Interface contacts:
Residue D234 in chain B interacts with residue Q26 in chain A (closest heavy-atom distance 3.0 Å).
Residue E159 in chain B is in contact with residue L5 in chain A (closest heavy-atom distance 3.1 Å).
Residue S177 in chain B interacts with residue S96 in chain A (closest heavy-atom distance 3.1 Å).
Residue R229 in chain B is in contact with residue D18 in chain A (closest heavy-atom distance 3.2 Å).
Residue W44 in chain B interacts with residue V183 in chain A (closest heavy-atom distance 2.9 Å).
Residue Y138 in chain B is in contact with residue A193 in chain A (closest heavy-atom distance 2.8 Å).
Residue G129 in chain B interacts with residue K176 in chain A (closest heavy-atom distance 3.0 Å).
Residue A390 in chain B contacts residue E173 in chain A (closest heavy-atom distance 2.9 Å).
Residue D263 in chain B contacts residue Y156 in chain A (closest heavy-atom distance 2.6 Å).
Residue D263 in chain B interacts with residue R151 in chain A (closest heavy-atom distance 2.9 Å).
Residue A131 in chain B is in contact with residue A178 in chain A (closest heavy-atom distance 3.2 Å).
Residue N386 in chain B is in contact with residue A178 in chain A (closest heavy-atom distance 3.1 Å).
Residue K308 in chain B contacts residue C168 in chain A (closest heavy-atom distance 2.8 Å).
Residue A176 in chain B contacts residue S96 in chain A (closest heavy-atom distance 2.8 Å).
Residue K257 in chain B contacts residue Y147 in chain A (closest heavy-atom distance 2.9 Å).
Residue E388 in chain B is in contact with residue T175 in chain A (closest heavy-atom distance 2.9 Å).
Residue K257 in chain B is in contact with residue D149 in chain A (closest heavy-atom distance 2.9 Å).
Residue Q274 in chain B contacts residue M196 in chain A (closest heavy-atom distance 2.9 Å).
Residue G307 in chain B contacts residue C168 in chain A (closest heavy-atom distance 3.2 Å).
Residue A255 in chain B is in contact with residue F146 in chain A (closest heavy-atom distance 3.1 Å).
Residue V387 in chain B is in contact with residue K176 in chain A (closest heavy-atom distance 3.1 Å).
Residue E172 in chain B is in contact with residue R95 in chain A (closest heavy-atom distance 3.0 Å).
Residue D175 in chain B interacts with residue R95 in chain A (closest heavy-atom distance 3.0 Å).
Residue E238 in chain B contacts residue T88 in chain A (closest heavy-atom distance 2.8 Å).
Residue A255 in chain B contacts residue G145 in chain A (closest heavy-atom distance 2.9 Å).
Residue Q274 in chain B is in contact with residue A193 in chain A (closest heavy-atom distance 3.0 Å).
Residue R228 in chain B is in contact with residue W17 in chain A (closest heavy-atom distance 3.1 Å).
Residue P98 in chain B interacts with residue A9 in chain A (closest heavy-atom distance 2.9 Å).
Residue A255 in chain B is in contact with residue Y147 in chain A (closest heavy-atom distance 3.0 Å).
Residue G173 in chain B is in contact with residue R95 in chain A (closest heavy-atom distance 2.9 Å).
Residue K308 in chain B interacts with residue D167 in chain A (closest heavy-atom distance 3.1 Å).
Residue I389 in chain B interacts with residue E173 in chain A (closest heavy-atom distance 3.1 Å).
Residue E134 in chain B contacts residue P192 in chain A (closest heavy-atom distance 3.2 Å).
Residue L99 in chain B contacts residue R7 in chain A (closest heavy-atom distance 3.2 Å).
Residue E388 in chain B interacts with residue K176 in chain A (closest heavy-atom distance 3.0 Å).
Residue E134 in chain B is in contact with residue T184 in chain A (closest heavy-atom distance 2.8 Å).
Residue R362 in chain B contacts residue E155 in chain A (closest heavy-atom distance 2.8 Å).
Residue V351 in chain B contacts residue F159 in chain A (closest heavy-atom distance 2.9 Å).
Residue Y233 in chain B is in contact with residue D18 in chain A (closest heavy-atom distance 2.9 Å).
Residue T247 in chain B is in contact with residue Y82 in chain A (closest heavy-atom distance 2.7 Å).
Residue E47 in chain B is in contact with residue S59 in chain A (closest heavy-atom distance 2.7 Å).
Residue N309 in chain B is in contact with residue D167 in chain A (closest heavy-atom distance 2.9 Å).
Residue H59 in chain B interacts with residue G194 in chain A (closest heavy-atom distance 2.8 Å).
Residue E383 in chain B interacts with residue R191 in chain A (closest heavy-atom distance 2.8 Å).
Residue A176 in chain B is in contact with residue R95 in chain A (closest heavy-atom distance 3.1 Å).
Residue E172 in chain B contacts residue W17 in chain A (closest heavy-atom distance 3.1 Å).
Residue N92 in chain B is in contact with residue D18 in chain A (closest heavy-atom distance 2.9 Å).
Residue R256 in chain B contacts residue E155 in chain A (closest heavy-atom distance 2.9 Å).
Residue E159 in chain B contacts residue G4 in chain A (closest heavy-atom distance 2.7 Å).
Residue K235 in chain B interacts with residue D24 in chain A (closest heavy-atom distance 2.7 Å).
Residue R343 in chain B interacts with residue C164 in chain A (closest heavy-atom distance 3.0 Å).
Residue W310 in chain B contacts residue M165 in chain A (closest heavy-atom distance 2.8 Å).
Residue E385 in chain B contacts residue R177 in chain A (closest heavy-atom distance 2.8 Å).
Residue V261 in chain B is in contact with residue R151 in chain A (closest heavy-atom distance 2.9 Å).
Residue R254 in chain B is in contact with residue G145 in chain A (closest heavy-atom distance 3.2 Å).
Residue R278 in chain B is in contact with residue M196 in chain A (closest heavy-atom distance 2.9 Å).
Residue R256 in chain B contacts residue T154 in chain A (closest heavy-atom distance 3.1 Å).
Residue V100 in chain B is in contact with residue R7 in chain A (closest heavy-atom distance 2.8 Å).
Residue E159 in chain B contacts residue L3 in chain A (closest heavy-atom distance 2.9 Å).
Residue R256 in chain B is in contact with residue D150 in chain A (closest heavy-atom distance 3.0 Å).

This data describes a binding interaction between two proteins.

Sequence of chain A:
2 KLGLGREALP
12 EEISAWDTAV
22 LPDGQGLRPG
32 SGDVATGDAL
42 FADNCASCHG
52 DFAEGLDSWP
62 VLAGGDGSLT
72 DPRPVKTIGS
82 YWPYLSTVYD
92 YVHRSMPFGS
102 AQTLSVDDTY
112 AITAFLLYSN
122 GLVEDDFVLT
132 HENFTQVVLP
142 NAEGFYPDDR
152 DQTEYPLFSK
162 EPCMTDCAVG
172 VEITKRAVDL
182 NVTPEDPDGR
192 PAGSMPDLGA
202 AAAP

Sequence of chain B:
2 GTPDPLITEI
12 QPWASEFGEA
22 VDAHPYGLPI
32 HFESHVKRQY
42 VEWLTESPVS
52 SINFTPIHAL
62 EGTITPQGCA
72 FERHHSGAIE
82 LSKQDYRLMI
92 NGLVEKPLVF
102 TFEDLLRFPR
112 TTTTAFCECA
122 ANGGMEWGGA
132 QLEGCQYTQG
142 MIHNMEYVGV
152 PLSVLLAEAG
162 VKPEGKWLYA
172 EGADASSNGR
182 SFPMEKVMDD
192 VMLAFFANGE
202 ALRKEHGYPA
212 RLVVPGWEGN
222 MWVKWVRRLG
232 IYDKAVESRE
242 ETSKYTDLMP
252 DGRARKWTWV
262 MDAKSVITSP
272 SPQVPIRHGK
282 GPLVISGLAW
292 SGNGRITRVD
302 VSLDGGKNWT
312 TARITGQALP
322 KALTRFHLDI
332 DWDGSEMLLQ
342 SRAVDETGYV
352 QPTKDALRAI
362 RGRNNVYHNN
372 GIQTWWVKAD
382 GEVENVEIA